Sequence of protein 2:
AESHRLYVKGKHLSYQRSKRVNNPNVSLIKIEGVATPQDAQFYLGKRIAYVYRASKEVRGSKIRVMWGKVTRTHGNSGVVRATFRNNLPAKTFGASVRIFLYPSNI

Interface contacts:
Residue P171 in protein 1 is in contact with residue Y44 in protein 2 (closest heavy-atom distance 3.9 Å).
Residue H172 in protein 1 is in contact with residue F43 in protein 2 (closest heavy-atom distance 3.6 Å).
Residue Y83 in protein 1 interacts with residue S105 in protein 2 (closest heavy-atom distance 4.0 Å).
Residue L165 in protein 1 is in contact with residue R6 in protein 2 (closest heavy-atom distance 3.4 Å).
Residue R31 in protein 1 contacts residue I107 in protein 2 (closest heavy-atom distance 4.0 Å).
Residue K170 in protein 1 contacts residue Y44 in protein 2 (closest heavy-atom distance 4.9 Å).
Residue Y83 in protein 1 interacts with residue Y103 in protein 2 (closest heavy-atom distance 4.3 Å).
Residue N167 in protein 1 is in contact with residue K10 in protein 2 (closest heavy-atom distance 4.3 Å).
Residue H172 in protein 1 interacts with residue D40 in protein 2 (closest heavy-atom distance 3.5 Å).
Residue F163 in protein 1 is in contact with residue L7 in protein 2 (closest heavy-atom distance 4.3 Å).
Residue L42 in protein 1 contacts residue L7 in protein 2 (closest heavy-atom distance 4.5 Å).
Residue D169 in protein 1 contacts residue R6 in protein 2 (closest heavy-atom distance 4.4 Å).
Residue R82 in protein 1 is in contact with residue P104 in protein 2 (closest heavy-atom distance 3.6 Å).
Residue K166 in protein 1 contacts residue S4 in protein 2 (closest heavy-atom distance 4.8 Å).
Residue F176 in protein 1 contacts residue I107 in protein 2 (closest heavy-atom distance 3.7 Å).
Residue S164 in protein 1 is in contact with residue H5 in protein 2 (closest heavy-atom distance 4.2 Å).
Residue H172 in protein 1 is in contact with residue V35 in protein 2 (closest heavy-atom distance 4.8 Å).
Residue L43 in protein 1 is in contact with residue L7 in protein 2 (closest heavy-atom distance 3.9 Å).
Residue R48 in protein 1 is in contact with residue L7 in protein 2 (closest heavy-atom distance 3.7 Å).
Residue S164 in protein 1 is in contact with residue A2 in protein 2 (closest heavy-atom distance 4.8 Å).
Residue R31 in protein 1 is in contact with residue N106 in protein 2 (closest heavy-atom distance 3.9 Å).
Residue P171 in protein 1 interacts with residue V9 in protein 2 (closest heavy-atom distance 4.5 Å).
Residue V84 in protein 1 is in contact with residue S105 in protein 2 (closest heavy-atom distance 3.6 Å).
Residue L43 in protein 1 interacts with residue Y103 in protein 2 (closest heavy-atom distance 3.5 Å).
Residue S164 in protein 1 interacts with residue S4 in protein 2 (closest heavy-atom distance 3.2 Å).
Residue I85 in protein 1 is in contact with residue I107 in protein 2 (closest heavy-atom distance 4.1 Å).
Residue L165 in protein 1 contacts residue S4 in protein 2 (closest heavy-atom distance 3.7 Å).
Residue H172 in protein 1 interacts with residue G34 in protein 2 (closest heavy-atom distance 4.8 Å).
Residue H172 in protein 1 contacts residue Y44 in protein 2 (closest heavy-atom distance 3.0 Å).
Residue P171 in protein 1 is in contact with residue F43 in protein 2 (closest heavy-atom distance 3.5 Å).
Residue L165 in protein 1 is in contact with residue Y8 in protein 2 (closest heavy-atom distance 3.1 Å).
Residue L43 in protein 1 interacts with residue S105 in protein 2 (closest heavy-atom distance 3.7 Å).
Residue R82 in protein 1 is in contact with residue N106 in protein 2 (closest heavy-atom distance 3.1 Å).
Residue K166 in protein 1 interacts with residue E3 in protein 2 (closest heavy-atom distance 4.8 Å).
Residue L165 in protein 1 interacts with residue L7 in protein 2 (closest heavy-atom distance 4.7 Å).
Residue A81 in protein 1 is in contact with residue S105 in protein 2 (closest heavy-atom distance 3.3 Å).
Residue G168 in protein 1 interacts with residue R6 in protein 2 (closest heavy-atom distance 4.6 Å).
Residue A44 in protein 1 interacts with residue Y103 in protein 2 (closest heavy-atom distance 4.5 Å).
Residue K166 in protein 1 contacts residue R6 in protein 2 (closest heavy-atom distance 3.5 Å).
Residue G49 in protein 1 is in contact with residue L7 in protein 2 (closest heavy-atom distance 4.1 Å).
Residue R82 in protein 1 contacts residue Y103 in protein 2 (closest heavy-atom distance 3.3 Å).
Residue V84 in protein 1 interacts with residue I107 in protein 2 (closest heavy-atom distance 4.8 Å).
Residue L165 in protein 1 interacts with residue L102 in protein 2 (closest heavy-atom distance 4.8 Å).
Residue I85 in protein 1 is in contact with residue S105 in protein 2 (closest heavy-atom distance 3.7 Å).
Residue N167 in protein 1 interacts with residue R6 in protein 2 (closest heavy-atom distance 4.6 Å).
Residue S164 in protein 1 interacts with residue R6 in protein 2 (closest heavy-atom distance 3.7 Å).
Residue L43 in protein 1 interacts with residue L102 in protein 2 (closest heavy-atom distance 3.4 Å).
Residue R31 in protein 1 interacts with residue S105 in protein 2 (closest heavy-atom distance 3.8 Å).
Residue M173 in protein 1 contacts residue D40 in protein 2 (closest heavy-atom distance 3.9 Å).
Residue F163 in protein 1 interacts with residue R6 in protein 2 (closest heavy-atom distance 4.9 Å).
Residue S33 in protein 1 contacts residue I107 in protein 2 (closest heavy-atom distance 2.9 Å).
Residue A86 in protein 1 contacts residue I107 in protein 2 (closest heavy-atom distance 3.5 Å).
Residue R82 in protein 1 is in contact with residue S105 in protein 2 (closest heavy-atom distance 2.8 Å).

This data describes a binding interaction between two proteins.

Sequence of protein 1:
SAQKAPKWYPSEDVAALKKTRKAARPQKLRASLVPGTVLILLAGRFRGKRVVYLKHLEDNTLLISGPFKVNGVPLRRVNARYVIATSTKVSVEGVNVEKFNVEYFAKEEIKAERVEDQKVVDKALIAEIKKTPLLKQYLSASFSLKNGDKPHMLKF